Sequence of chain A:
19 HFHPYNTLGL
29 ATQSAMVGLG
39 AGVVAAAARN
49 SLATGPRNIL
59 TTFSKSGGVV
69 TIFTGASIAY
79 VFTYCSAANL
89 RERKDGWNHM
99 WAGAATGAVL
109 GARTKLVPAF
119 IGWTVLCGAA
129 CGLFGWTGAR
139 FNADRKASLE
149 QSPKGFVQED

This data describes a binding interaction between two proteins.

Sequence of chain B:
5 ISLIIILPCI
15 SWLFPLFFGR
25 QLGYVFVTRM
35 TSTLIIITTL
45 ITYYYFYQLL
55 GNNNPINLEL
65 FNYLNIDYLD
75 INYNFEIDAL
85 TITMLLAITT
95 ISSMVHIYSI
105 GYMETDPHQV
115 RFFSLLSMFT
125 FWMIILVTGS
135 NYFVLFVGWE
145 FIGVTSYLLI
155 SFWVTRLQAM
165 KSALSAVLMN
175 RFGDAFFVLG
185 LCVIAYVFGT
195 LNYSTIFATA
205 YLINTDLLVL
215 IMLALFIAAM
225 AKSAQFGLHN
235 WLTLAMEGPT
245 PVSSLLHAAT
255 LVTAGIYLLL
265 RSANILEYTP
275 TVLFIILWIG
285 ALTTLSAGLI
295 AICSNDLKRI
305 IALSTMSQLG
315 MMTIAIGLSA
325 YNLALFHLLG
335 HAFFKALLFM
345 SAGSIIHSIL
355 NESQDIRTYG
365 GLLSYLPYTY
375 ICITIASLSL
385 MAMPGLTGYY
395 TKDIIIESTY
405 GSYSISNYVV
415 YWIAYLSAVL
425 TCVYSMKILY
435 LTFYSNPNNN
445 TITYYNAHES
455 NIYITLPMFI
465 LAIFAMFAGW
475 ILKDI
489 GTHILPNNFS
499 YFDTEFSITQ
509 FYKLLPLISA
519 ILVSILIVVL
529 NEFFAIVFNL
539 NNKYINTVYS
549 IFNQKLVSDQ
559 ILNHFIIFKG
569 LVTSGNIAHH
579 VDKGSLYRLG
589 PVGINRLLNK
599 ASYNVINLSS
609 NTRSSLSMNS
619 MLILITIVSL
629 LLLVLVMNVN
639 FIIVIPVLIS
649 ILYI

Residue-level contacts at the interface:
Residue L630 in chain B interacts with residue V42 in chain A (closest heavy-atom distance 3.7 Å).
Residue I641 in chain B interacts with residue V35 in chain A (closest heavy-atom distance 4.0 Å).
Residue I623 in chain B is in contact with residue A46 in chain A (closest heavy-atom distance 3.9 Å).
Residue I640 in chain B is in contact with residue L28 in chain A (closest heavy-atom distance 4.6 Å).
Residue F639 in chain B contacts residue G136 in chain A (closest heavy-atom distance 4.5 Å).
Residue L646 in chain B interacts with residue T104 in chain A (closest heavy-atom distance 3.7 Å).
Residue V626 in chain B is in contact with residue V42 in chain A (closest heavy-atom distance 3.7 Å).
Residue I643 in chain B is in contact with residue S75 in chain A (closest heavy-atom distance 3.4 Å).
Residue L650 in chain B interacts with residue R111 in chain A (closest heavy-atom distance 4.2 Å).
Residue I640 in chain B is in contact with residue Y78 in chain A (closest heavy-atom distance 4.1 Å).
Residue L606 in chain B is in contact with residue L50 in chain A (closest heavy-atom distance 4.7 Å).
Residue Y651 in chain B contacts residue R47 in chain A (closest heavy-atom distance 4.5 Å).
Residue I647 in chain B contacts residue A74 in chain A (closest heavy-atom distance 4.0 Å).
Residue I643 in chain B contacts residue F71 in chain A (closest heavy-atom distance 3.3 Å).
Residue F639 in chain B contacts residue T135 in chain A (closest heavy-atom distance 4.0 Å).
Residue S627 in chain B is in contact with residue A43 in chain A (closest heavy-atom distance 4.9 Å).
Residue Y651 in chain B contacts residue F71 in chain A (closest heavy-atom distance 3.2 Å).
Residue M619 in chain B is in contact with residue S49 in chain A (closest heavy-atom distance 3.7 Å).
Residue I604 in chain B is in contact with residue L50 in chain A (closest heavy-atom distance 4.1 Å).
Residue L650 in chain B is in contact with residue L108 in chain A (closest heavy-atom distance 3.6 Å).
Residue I647 in chain B interacts with residue F71 in chain A (closest heavy-atom distance 3.5 Å).
Residue L646 in chain B interacts with residue C129 in chain A (closest heavy-atom distance 4.3 Å).
Residue I643 in chain B interacts with residue G36 in chain A (closest heavy-atom distance 4.6 Å).
Residue Y585 in chain B is in contact with residue W121 in chain A (closest heavy-atom distance 3.1 Å).
Residue I604 in chain B is in contact with residue R47 in chain A (closest heavy-atom distance 3.6 Å).
Residue S607 in chain B interacts with residue S49 in chain A (closest heavy-atom distance 3.8 Å).
Residue S607 in chain B contacts residue A51 in chain A (closest heavy-atom distance 4.5 Å).
Residue I647 in chain B contacts residue I70 in chain A (closest heavy-atom distance 4.0 Å).
Residue N638 in chain B is in contact with residue Q31 in chain A (closest heavy-atom distance 3.3 Å).
Residue V642 in chain B interacts with residue Y78 in chain A (closest heavy-atom distance 3.6 Å).
Residue M616 in chain B is in contact with residue S49 in chain A (closest heavy-atom distance 3.6 Å).
Residue V634 in chain B interacts with residue V35 in chain A (closest heavy-atom distance 4.2 Å).
Residue F639 in chain B is in contact with residue W134 in chain A (closest heavy-atom distance 3.7 Å).
Residue I643 in chain B interacts with residue A74 in chain A (closest heavy-atom distance 3.5 Å).
Residue Y585 in chain B contacts residue A117 in chain A (closest heavy-atom distance 4.6 Å).
Residue N593 in chain B contacts residue W121 in chain A (closest heavy-atom distance 4.4 Å).
Residue I640 in chain B interacts with residue V79 in chain A (closest heavy-atom distance 3.9 Å).
Residue I647 in chain B contacts residue A39 in chain A (closest heavy-atom distance 4.6 Å).
Residue S607 in chain B is in contact with residue L50 in chain A (closest heavy-atom distance 3.3 Å).
Residue N638 in chain B contacts residue L28 in chain A (closest heavy-atom distance 3.9 Å).
Residue N605 in chain B interacts with residue L50 in chain A (closest heavy-atom distance 4.0 Å).
Residue L650 in chain B interacts with residue I70 in chain A (closest heavy-atom distance 4.2 Å).
Residue V637 in chain B is in contact with residue Q31 in chain A (closest heavy-atom distance 3.7 Å).
Residue I641 in chain B contacts residue S32 in chain A (closest heavy-atom distance 4.1 Å).
Residue P589 in chain B contacts residue W121 in chain A (closest heavy-atom distance 3.6 Å).
Residue Y585 in chain B is in contact with residue F118 in chain A (closest heavy-atom distance 3.1 Å).
Residue V603 in chain B interacts with residue L50 in chain A (closest heavy-atom distance 3.7 Å).
Residue I643 in chain B interacts with residue Y78 in chain A (closest heavy-atom distance 3.8 Å).
Residue R586 in chain B contacts residue W121 in chain A (closest heavy-atom distance 4.0 Å).
Residue I640 in chain B contacts residue Y82 in chain A (closest heavy-atom distance 3.7 Å).